Sequence of chain A:
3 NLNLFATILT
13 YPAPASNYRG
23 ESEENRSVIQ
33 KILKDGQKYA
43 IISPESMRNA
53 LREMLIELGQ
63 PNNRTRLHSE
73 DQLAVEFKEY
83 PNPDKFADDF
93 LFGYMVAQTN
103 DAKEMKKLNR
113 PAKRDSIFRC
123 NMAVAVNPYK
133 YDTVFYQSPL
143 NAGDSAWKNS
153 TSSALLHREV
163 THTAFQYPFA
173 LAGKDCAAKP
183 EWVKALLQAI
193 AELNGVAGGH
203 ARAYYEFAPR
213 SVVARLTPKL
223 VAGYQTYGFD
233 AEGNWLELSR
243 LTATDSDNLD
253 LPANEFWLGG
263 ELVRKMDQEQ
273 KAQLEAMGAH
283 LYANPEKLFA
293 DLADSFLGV

These two protein chains interact to form a complex.

Residue-level contacts at the interface:
Residue E25 in chain A contacts residue T79 in chain B (closest heavy-atom distance 4.1 Å).
Residue E25 in chain A is in contact with residue Y75 in chain B (closest heavy-atom distance 4.7 Å).
Residue E26 in chain A contacts residue S78 in chain B (closest heavy-atom distance 3.3 Å).

Sequence of chain B:
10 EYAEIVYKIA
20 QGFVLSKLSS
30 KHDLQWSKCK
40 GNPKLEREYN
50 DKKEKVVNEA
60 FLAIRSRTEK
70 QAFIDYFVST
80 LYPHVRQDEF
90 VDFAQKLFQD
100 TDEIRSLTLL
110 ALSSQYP